Sequence of chain A:
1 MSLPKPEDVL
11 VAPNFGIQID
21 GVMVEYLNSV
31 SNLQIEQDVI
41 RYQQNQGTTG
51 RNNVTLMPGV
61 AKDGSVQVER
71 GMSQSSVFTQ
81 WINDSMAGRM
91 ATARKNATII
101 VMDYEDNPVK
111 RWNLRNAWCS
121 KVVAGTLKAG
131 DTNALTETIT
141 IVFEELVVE

Residue-level contacts at the interface:
Residue S31 in chain B contacts residue V122 in chain A (closest heavy-atom distance 3.6 Å).
Residue L10 in chain B interacts with residue A134 in chain A (closest heavy-atom distance 3.0 Å).
Residue M57 in chain B is in contact with residue S85 in chain A (closest heavy-atom distance 3.8 Å).
Residue P6 in chain B contacts residue M23 in chain A (closest heavy-atom distance 3.7 Å).
Residue E149 in chain B is in contact with residue T79 in chain A (closest heavy-atom distance 3.2 Å).
Residue E7 in chain B is in contact with residue L135 in chain A (closest heavy-atom distance 3.8 Å).
Residue E25 in chain B contacts residue K128 in chain A (closest heavy-atom distance 2.8 Å).
Residue E149 in chain B interacts with residue N83 in chain A (closest heavy-atom distance 3.0 Å).
Residue V54 in chain B is in contact with residue K62 in chain A (closest heavy-atom distance 3.5 Å).
Residue Q34 in chain B contacts residue C119 in chain A (closest heavy-atom distance 3.3 Å).
Residue D8 in chain B interacts with residue T136 in chain A (closest heavy-atom distance 3.2 Å).
Residue V109 in chain B interacts with residue M72 in chain A (closest heavy-atom distance 3.7 Å).
Residue L27 in chain B interacts with residue T126 in chain A (closest heavy-atom distance 3.7 Å).
Residue L10 in chain B contacts residue K128 in chain A (closest heavy-atom distance 2.8 Å).
Residue N32 in chain B interacts with residue K121 in chain A (closest heavy-atom distance 3.4 Å).
Residue D8 in chain B is in contact with residue L135 in chain A (closest heavy-atom distance 3.5 Å).
Residue N28 in chain B contacts residue T126 in chain A (closest heavy-atom distance 3.1 Å).
Residue E7 in chain B interacts with residue M23 in chain A (closest heavy-atom distance 3.4 Å).
Residue L27 in chain B interacts with residue L127 in chain A (closest heavy-atom distance 3.1 Å).
Residue Q34 in chain B interacts with residue S120 in chain A (closest heavy-atom distance 3.3 Å).
Residue V60 in chain B contacts residue M86 in chain A (closest heavy-atom distance 3.6 Å).
Residue D8 in chain B is in contact with residue S73 in chain A (closest heavy-atom distance 3.9 Å).
Residue P6 in chain B interacts with residue S73 in chain A (closest heavy-atom distance 3.9 Å).
Residue Y26 in chain B is in contact with residue K128 in chain A (closest heavy-atom distance 3.4 Å).
Residue L10 in chain B is in contact with residue L127 in chain A (closest heavy-atom distance 3.8 Å).
Residue P13 in chain B is in contact with residue L127 in chain A (closest heavy-atom distance 3.6 Å).
Residue P6 in chain B contacts residue M72 in chain A (closest heavy-atom distance 3.6 Å).
Residue Y26 in chain B contacts residue L127 in chain A (closest heavy-atom distance 3.1 Å).
Residue E25 in chain B is in contact with residue A129 in chain A (closest heavy-atom distance 2.8 Å).
Residue Q34 in chain B contacts residue M86 in chain A (closest heavy-atom distance 3.7 Å).
Residue T55 in chain B contacts residue M90 in chain A (closest heavy-atom distance 3.5 Å).
Residue D8 in chain B interacts with residue M72 in chain A (closest heavy-atom distance 3.2 Å).
Residue V54 in chain B is in contact with residue W118 in chain A (closest heavy-atom distance 2.7 Å).
Residue E7 in chain B is in contact with residue R70 in chain A (closest heavy-atom distance 3.1 Å).
Residue E36 in chain B contacts residue F143 in chain A (closest heavy-atom distance 3.2 Å).
Residue M57 in chain B contacts residue W118 in chain A (closest heavy-atom distance 3.5 Å).
Residue N32 in chain B is in contact with residue V122 in chain A (closest heavy-atom distance 2.9 Å).
Residue D38 in chain B interacts with residue K62 in chain A (closest heavy-atom distance 2.4 Å).
Residue Q34 in chain B contacts residue W118 in chain A (closest heavy-atom distance 3.4 Å).
Residue N32 in chain B interacts with residue S120 in chain A (closest heavy-atom distance 4.0 Å).
Residue L10 in chain B contacts residue A129 in chain A (closest heavy-atom distance 4.0 Å).
Residue R111 in chain B is in contact with residue M72 in chain A (closest heavy-atom distance 3.5 Å).
Residue R51 in chain B interacts with residue E145 in chain A (closest heavy-atom distance 3.0 Å).
Residue T55 in chain B is in contact with residue N116 in chain A (closest heavy-atom distance 3.5 Å).
Residue N32 in chain B is in contact with residue M86 in chain A (closest heavy-atom distance 3.5 Å).
Residue I99 in chain B is in contact with residue M72 in chain A (closest heavy-atom distance 4.1 Å).
Residue V9 in chain B is in contact with residue L135 in chain A (closest heavy-atom distance 3.4 Å).
Residue E149 in chain B contacts residue S76 in chain A (closest heavy-atom distance 2.8 Å).
Residue T55 in chain B is in contact with residue W118 in chain A (closest heavy-atom distance 3.9 Å).
Residue V9 in chain B is in contact with residue A134 in chain A (closest heavy-atom distance 3.7 Å).
Residue N32 in chain B contacts residue I82 in chain A (closest heavy-atom distance 3.6 Å).
Residue Q34 in chain B is in contact with residue S85 in chain A (closest heavy-atom distance 3.3 Å).
Residue N52 in chain B is in contact with residue E145 in chain A (closest heavy-atom distance 3.0 Å).
Residue E36 in chain B is in contact with residue K62 in chain A (closest heavy-atom distance 4.0 Å).
Residue Q34 in chain B interacts with residue I82 in chain A (closest heavy-atom distance 3.7 Å).
Residue M57 in chain B contacts residue M90 in chain A (closest heavy-atom distance 3.6 Å).
Residue V30 in chain B interacts with residue A124 in chain A (closest heavy-atom distance 3.1 Å).
Residue L33 in chain B contacts residue K121 in chain A (closest heavy-atom distance 3.2 Å).
Residue V109 in chain B interacts with residue S73 in chain A (closest heavy-atom distance 3.7 Å).
Residue E25 in chain B contacts residue L127 in chain A (closest heavy-atom distance 3.9 Å).

Sequence of chain B:
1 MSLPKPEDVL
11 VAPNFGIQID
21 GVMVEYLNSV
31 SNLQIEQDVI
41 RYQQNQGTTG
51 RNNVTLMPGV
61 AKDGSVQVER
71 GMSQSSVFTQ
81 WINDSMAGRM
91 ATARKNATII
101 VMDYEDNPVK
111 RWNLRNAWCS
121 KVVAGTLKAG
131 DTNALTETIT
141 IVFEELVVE

This data describes a binding interaction between two proteins.